Residue-level contacts at the interface:
Residue L165 in protein 1 contacts residue F16 in protein 2 (closest heavy-atom distance 3.6 Å).
Residue Y110 in protein 1 contacts residue F16 in protein 2 (closest heavy-atom distance 3.6 Å).
Residue A114 in protein 1 is in contact with residue A8 in protein 2 (closest heavy-atom distance 3.3 Å).
Residue Y110 in protein 1 is in contact with residue V13 in protein 2 (closest heavy-atom distance 3.9 Å).
Residue A95 in protein 1 interacts with residue F32 in protein 2 (closest heavy-atom distance 3.8 Å).
Residue Y110 in protein 1 interacts with residue L9 in protein 2 (closest heavy-atom distance 4.5 Å).
Residue D92 in protein 1 interacts with residue K38 in protein 2 (closest heavy-atom distance 2.8 Å).
Residue V117 in protein 1 interacts with residue A8 in protein 2 (closest heavy-atom distance 4.1 Å).
Residue R164 in protein 1 contacts residue D18 in protein 2 (closest heavy-atom distance 2.6 Å).
Residue L108 in protein 1 interacts with residue F32 in protein 2 (closest heavy-atom distance 3.4 Å).
Residue M63 in protein 1 interacts with residue F32 in protein 2 (closest heavy-atom distance 3.8 Å).
Residue Y96 in protein 1 interacts with residue G31 in protein 2 (closest heavy-atom distance 4.2 Å).
Residue L91 in protein 1 interacts with residue A35 in protein 2 (closest heavy-atom distance 3.0 Å).
Residue M115 in protein 1 interacts with residue F32 in protein 2 (closest heavy-atom distance 3.8 Å).
Residue M115 in protein 1 contacts residue S30 in protein 2 (closest heavy-atom distance 3.9 Å).
Residue I65 in protein 1 contacts residue F32 in protein 2 (closest heavy-atom distance 3.8 Å).
Residue M161 in protein 1 is in contact with residue F16 in protein 2 (closest heavy-atom distance 3.5 Å).
Residue F169 in protein 1 interacts with residue L15 in protein 2 (closest heavy-atom distance 4.1 Å).
Residue E118 in protein 1 interacts with residue V4 in protein 2 (closest heavy-atom distance 3.8 Å).
Residue Y96 in protein 1 is in contact with residue S33 in protein 2 (closest heavy-atom distance 2.6 Å).
Residue E118 in protein 1 is in contact with residue A8 in protein 2 (closest heavy-atom distance 4.0 Å).
Residue E118 in protein 1 interacts with residue S5 in protein 2 (closest heavy-atom distance 3.0 Å).
Residue Y96 in protein 1 interacts with residue F32 in protein 2 (closest heavy-atom distance 3.6 Å).
Residue R164 in protein 1 is in contact with residue F16 in protein 2 (closest heavy-atom distance 3.9 Å).
Residue L109 in protein 1 interacts with residue F16 in protein 2 (closest heavy-atom distance 4.4 Å).
Residue L91 in protein 1 is in contact with residue S36 in protein 2 (closest heavy-atom distance 3.8 Å).
Residue M115 in protein 1 is in contact with residue V4 in protein 2 (closest heavy-atom distance 3.7 Å).
Residue A97 in protein 1 interacts with residue G31 in protein 2 (closest heavy-atom distance 3.4 Å).
Residue D92 in protein 1 contacts residue S36 in protein 2 (closest heavy-atom distance 2.9 Å).
Residue Q111 in protein 1 is in contact with residue G31 in protein 2 (closest heavy-atom distance 4.0 Å).
Residue A112 in protein 1 is in contact with residue F32 in protein 2 (closest heavy-atom distance 4.0 Å).
Residue A114 in protein 1 contacts residue V4 in protein 2 (closest heavy-atom distance 3.6 Å).
Residue L76 in protein 1 is in contact with residue A35 in protein 2 (closest heavy-atom distance 3.9 Å).
Residue M115 in protein 1 contacts residue L2 in protein 2 (closest heavy-atom distance 3.7 Å).
Residue L108 in protein 1 contacts residue G31 in protein 2 (closest heavy-atom distance 3.9 Å).
Residue S113 in protein 1 is in contact with residue A12 in protein 2 (closest heavy-atom distance 3.6 Å).
Residue V94 in protein 1 interacts with residue A35 in protein 2 (closest heavy-atom distance 2.8 Å).
Residue A114 in protein 1 contacts residue L9 in protein 2 (closest heavy-atom distance 3.6 Å).
Residue A97 in protein 1 contacts residue F32 in protein 2 (closest heavy-atom distance 3.4 Å).
Residue V94 in protein 1 interacts with residue T34 in protein 2 (closest heavy-atom distance 3.1 Å).
Residue P73 in protein 1 is in contact with residue A35 in protein 2 (closest heavy-atom distance 3.4 Å).
Residue Y64 in protein 1 interacts with residue F32 in protein 2 (closest heavy-atom distance 4.2 Å).
Residue S113 in protein 1 contacts residue L15 in protein 2 (closest heavy-atom distance 3.6 Å).
Residue V94 in protein 1 contacts residue S33 in protein 2 (closest heavy-atom distance 3.6 Å).
Residue D92 in protein 1 is in contact with residue T34 in protein 2 (closest heavy-atom distance 3.5 Å).
Residue A95 in protein 1 contacts residue L2 in protein 2 (closest heavy-atom distance 3.6 Å).
Residue F71 in protein 1 interacts with residue A35 in protein 2 (closest heavy-atom distance 3.8 Å).
Residue R164 in protein 1 interacts with residue L15 in protein 2 (closest heavy-atom distance 3.4 Å).
Residue L91 in protein 1 interacts with residue T34 in protein 2 (closest heavy-atom distance 3.8 Å).
Residue Y110 in protein 1 contacts residue A12 in protein 2 (closest heavy-atom distance 3.7 Å).
Residue V117 in protein 1 interacts with residue K11 in protein 2 (closest heavy-atom distance 3.8 Å).
Residue E168 in protein 1 contacts residue L15 in protein 2 (closest heavy-atom distance 3.9 Å).
Residue Q111 in protein 1 contacts residue F29 in protein 2 (closest heavy-atom distance 3.6 Å).
Residue Q111 in protein 1 contacts residue S30 in protein 2 (closest heavy-atom distance 3.1 Å).
Residue A95 in protein 1 is in contact with residue S33 in protein 2 (closest heavy-atom distance 3.3 Å).
Residue Y126 in protein 1 contacts residue L2 in protein 2 (closest heavy-atom distance 3.8 Å).
Residue A114 in protein 1 contacts residue A12 in protein 2 (closest heavy-atom distance 3.8 Å).
Residue Q111 in protein 1 contacts residue L9 in protein 2 (closest heavy-atom distance 4.3 Å).
Residue S113 in protein 1 contacts residue F16 in protein 2 (closest heavy-atom distance 4.2 Å).
Residue L165 in protein 1 is in contact with residue L15 in protein 2 (closest heavy-atom distance 4.2 Å).

Sequence of protein 1:
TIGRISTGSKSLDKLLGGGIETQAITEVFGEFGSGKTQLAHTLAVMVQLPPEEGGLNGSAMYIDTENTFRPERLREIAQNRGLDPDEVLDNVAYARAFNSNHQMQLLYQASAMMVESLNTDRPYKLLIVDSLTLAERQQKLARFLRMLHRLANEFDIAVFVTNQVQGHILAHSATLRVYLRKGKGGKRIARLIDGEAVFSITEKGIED

Sequence of protein 2:
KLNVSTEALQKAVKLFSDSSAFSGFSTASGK

The following describes two proteins that form a bound complex.